Sequence of chain A:
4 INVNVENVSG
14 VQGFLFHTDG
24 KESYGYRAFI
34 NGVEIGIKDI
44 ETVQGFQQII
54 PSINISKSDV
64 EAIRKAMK

Sequence of chain B:
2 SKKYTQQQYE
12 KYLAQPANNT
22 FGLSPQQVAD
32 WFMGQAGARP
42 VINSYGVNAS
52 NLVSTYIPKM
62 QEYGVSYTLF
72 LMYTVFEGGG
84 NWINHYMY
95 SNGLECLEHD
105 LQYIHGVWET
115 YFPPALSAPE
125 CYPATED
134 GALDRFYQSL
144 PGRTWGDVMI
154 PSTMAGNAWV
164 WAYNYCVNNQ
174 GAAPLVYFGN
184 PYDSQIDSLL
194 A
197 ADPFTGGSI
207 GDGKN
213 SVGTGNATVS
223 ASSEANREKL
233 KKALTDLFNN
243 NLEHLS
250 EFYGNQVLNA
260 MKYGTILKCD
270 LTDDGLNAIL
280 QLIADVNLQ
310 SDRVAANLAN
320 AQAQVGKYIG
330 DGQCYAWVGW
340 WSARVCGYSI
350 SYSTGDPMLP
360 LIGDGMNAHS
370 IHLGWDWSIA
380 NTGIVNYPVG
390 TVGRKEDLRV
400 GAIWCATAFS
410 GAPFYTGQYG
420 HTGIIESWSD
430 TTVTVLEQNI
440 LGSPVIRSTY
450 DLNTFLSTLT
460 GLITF

Contacts between the two chains:
Residue Y252 in chain B contacts residue V8 in chain A (closest heavy-atom distance 4.7 Å).
Residue Q255 in chain B is in contact with residue V11 in chain A (closest heavy-atom distance 4.9 Å).
Residue F240 in chain B contacts residue V6 in chain A (closest heavy-atom distance 3.7 Å).
Residue V256 in chain B contacts residue V8 in chain A (closest heavy-atom distance 4.5 Å).
Residue Q255 in chain B contacts residue V8 in chain A (closest heavy-atom distance 4.8 Å).
Residue V256 in chain B interacts with residue V6 in chain A (closest heavy-atom distance 4.5 Å).

These two protein chains interact to form a complex.